Sequence of the second protein:
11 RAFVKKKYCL

Sequence of the first protein:
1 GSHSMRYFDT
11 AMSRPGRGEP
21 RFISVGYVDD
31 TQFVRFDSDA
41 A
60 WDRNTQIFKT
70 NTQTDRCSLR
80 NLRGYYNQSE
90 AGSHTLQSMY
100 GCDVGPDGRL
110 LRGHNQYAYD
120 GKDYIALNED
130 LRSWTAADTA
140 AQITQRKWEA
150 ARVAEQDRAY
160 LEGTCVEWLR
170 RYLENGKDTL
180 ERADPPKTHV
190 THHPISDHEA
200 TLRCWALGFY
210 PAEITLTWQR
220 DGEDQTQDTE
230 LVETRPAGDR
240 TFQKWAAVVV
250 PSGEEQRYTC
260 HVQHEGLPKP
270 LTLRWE

The following describes two proteins that form a bound complex.

Residue-level contacts at the interface:
Residue Y159 in the first protein interacts with residue F13 in the second protein (closest heavy-atom distance 2.7 Å).
Residue W147 in the first protein contacts residue C19 in the second protein (closest heavy-atom distance 2.9 Å).
Residue T163 in the first protein is in contact with residue A12 in the second protein (closest heavy-atom distance 3.0 Å).
Residue R62 in the first protein interacts with residue R11 in the second protein (closest heavy-atom distance 4.1 Å).
Residue D156 in the first protein interacts with residue K15 in the second protein (closest heavy-atom distance 2.7 Å).
Residue N70 in the first protein interacts with residue K16 in the second protein (closest heavy-atom distance 3.9 Å).
Residue S77 in the first protein is in contact with residue C19 in the second protein (closest heavy-atom distance 3.4 Å).
Residue T73 in the first protein is in contact with residue C19 in the second protein (closest heavy-atom distance 3.4 Å).
Residue Y99 in the first protein contacts residue V14 in the second protein (closest heavy-atom distance 3.7 Å).
Residue R62 in the first protein is in contact with residue A12 in the second protein (closest heavy-atom distance 3.7 Å).
Residue S77 in the first protein interacts with residue Y18 in the second protein (closest heavy-atom distance 4.1 Å).
Residue N114 in the first protein is in contact with residue K15 in the second protein (closest heavy-atom distance 3.9 Å).
Residue D9 in the first protein is in contact with residue K17 in the second protein (closest heavy-atom distance 2.9 Å).
Residue W167 in the first protein is in contact with residue F13 in the second protein (closest heavy-atom distance 3.7 Å).
Residue Y84 in the first protein contacts residue L20 in the second protein (closest heavy-atom distance 2.6 Å).
Residue N80 in the first protein contacts residue C19 in the second protein (closest heavy-atom distance 3.2 Å).
Residue K146 in the first protein contacts residue L20 in the second protein (closest heavy-atom distance 3.0 Å).
Residue I66 in the first protein is in contact with residue K15 in the second protein (closest heavy-atom distance 3.7 Å).
Residue W147 in the first protein is in contact with residue Y18 in the second protein (closest heavy-atom distance 3.5 Å).
Residue V152 in the first protein is in contact with residue Y18 in the second protein (closest heavy-atom distance 3.6 Å).
Residue I66 in the first protein is in contact with residue K16 in the second protein (closest heavy-atom distance 4.0 Å).
Residue D156 in the first protein interacts with residue Y18 in the second protein (closest heavy-atom distance 4.1 Å).
Residue Y171 in the first protein interacts with residue F13 in the second protein (closest heavy-atom distance 3.3 Å).
Residue T73 in the first protein is in contact with residue K17 in the second protein (closest heavy-atom distance 3.7 Å).
Residue Q155 in the first protein contacts residue Y18 in the second protein (closest heavy-atom distance 3.3 Å).
Residue S97 in the first protein contacts residue K17 in the second protein (closest heavy-atom distance 2.9 Å).
Residue F22 in the first protein is in contact with residue K17 in the second protein (closest heavy-atom distance 4.0 Å).
Residue Y116 in the first protein interacts with residue L20 in the second protein (closest heavy-atom distance 4.2 Å).
Residue Y159 in the first protein contacts residue V14 in the second protein (closest heavy-atom distance 3.9 Å).
Residue S77 in the first protein contacts residue L20 in the second protein (closest heavy-atom distance 2.9 Å).
Residue Y116 in the first protein interacts with residue K15 in the second protein (closest heavy-atom distance 4.2 Å).
Residue N63 in the first protein is in contact with residue V14 in the second protein (closest heavy-atom distance 3.5 Å).
Residue W147 in the first protein contacts residue L20 in the second protein (closest heavy-atom distance 3.6 Å).
Residue I66 in the first protein interacts with residue V14 in the second protein (closest heavy-atom distance 3.7 Å).
Residue T143 in the first protein contacts residue L20 in the second protein (closest heavy-atom distance 2.7 Å).
Residue N63 in the first protein interacts with residue A12 in the second protein (closest heavy-atom distance 3.3 Å).
Residue Y159 in the first protein contacts residue K15 in the second protein (closest heavy-atom distance 3.6 Å).
Residue N80 in the first protein is in contact with residue L20 in the second protein (closest heavy-atom distance 2.9 Å).
Residue C76 in the first protein contacts residue C19 in the second protein (closest heavy-atom distance 2.1 Å).
Residue N63 in the first protein contacts residue F13 in the second protein (closest heavy-atom distance 2.8 Å).
Residue N70 in the first protein contacts residue K17 in the second protein (closest heavy-atom distance 3.0 Å).
Residue V34 in the first protein is in contact with residue F13 in the second protein (closest heavy-atom distance 4.2 Å).
Residue N70 in the first protein is in contact with residue K15 in the second protein (closest heavy-atom distance 2.9 Å).
Residue F67 in the first protein contacts residue V14 in the second protein (closest heavy-atom distance 3.5 Å).
Residue W167 in the first protein interacts with residue R11 in the second protein (closest heavy-atom distance 2.6 Å).
Residue K146 in the first protein interacts with residue C19 in the second protein (closest heavy-atom distance 3.2 Å).
Residue I66 in the first protein is in contact with residue A12 in the second protein (closest heavy-atom distance 3.3 Å).
Residue N70 in the first protein contacts residue V14 in the second protein (closest heavy-atom distance 3.8 Å).
Residue F33 in the first protein is in contact with residue F13 in the second protein (closest heavy-atom distance 4.1 Å).
Residue Y116 in the first protein is in contact with residue K17 in the second protein (closest heavy-atom distance 4.2 Å).
Residue Y7 in the first protein contacts residue F13 in the second protein (closest heavy-atom distance 3.1 Å).
Residue L81 in the first protein is in contact with residue L20 in the second protein (closest heavy-atom distance 4.2 Å).
Residue L95 in the first protein contacts residue L20 in the second protein (closest heavy-atom distance 3.9 Å).
Residue D156 in the first protein contacts residue K16 in the second protein (closest heavy-atom distance 4.4 Å).
Residue Y7 in the first protein interacts with residue V14 in the second protein (closest heavy-atom distance 3.8 Å).
Residue Y123 in the first protein is in contact with residue L20 in the second protein (closest heavy-atom distance 3.6 Å).
Residue T73 in the first protein contacts residue Y18 in the second protein (closest heavy-atom distance 3.4 Å).
Residue D74 in the first protein is in contact with residue K17 in the second protein (closest heavy-atom distance 2.9 Å).
Residue W167 in the first protein interacts with residue A12 in the second protein (closest heavy-atom distance 3.5 Å).
Residue Y99 in the first protein contacts residue K15 in the second protein (closest heavy-atom distance 3.2 Å).